Residue-level contacts at the interface:
Residue L73 in protein 1 is in contact with residue L40 in protein 2 (closest heavy-atom distance 4.8 Å).
Residue V70 in protein 1 is in contact with residue M20 in protein 2 (closest heavy-atom distance 3.9 Å).
Residue R72 in protein 1 is in contact with residue T44 in protein 2 (closest heavy-atom distance 3.5 Å).
Residue L71 in protein 1 is in contact with residue L40 in protein 2 (closest heavy-atom distance 3.3 Å).
Residue Q49 in protein 1 is in contact with residue T44 in protein 2 (closest heavy-atom distance 4.9 Å).
Residue H68 in protein 1 interacts with residue M20 in protein 2 (closest heavy-atom distance 3.7 Å).
Residue K6 in protein 1 interacts with residue E19 in protein 2 (closest heavy-atom distance 2.7 Å).
Residue K48 in protein 1 contacts residue L47 in protein 2 (closest heavy-atom distance 4.1 Å).
Residue A46 in protein 1 is in contact with residue G21 in protein 2 (closest heavy-atom distance 3.6 Å).
Residue V70 in protein 1 interacts with residue L40 in protein 2 (closest heavy-atom distance 3.9 Å).
Residue G47 in protein 1 interacts with residue N50 in protein 2 (closest heavy-atom distance 4.0 Å).
Residue L8 in protein 1 is in contact with residue M20 in protein 2 (closest heavy-atom distance 4.7 Å).
Residue K48 in protein 1 is in contact with residue N50 in protein 2 (closest heavy-atom distance 4.8 Å).
Residue G47 in protein 1 is in contact with residue F22 in protein 2 (closest heavy-atom distance 4.2 Å).
Residue R72 in protein 1 contacts residue E45 in protein 2 (closest heavy-atom distance 3.1 Å).
Residue I44 in protein 1 interacts with residue L47 in protein 2 (closest heavy-atom distance 3.5 Å).
Residue L8 in protein 1 is in contact with residue H16 in protein 2 (closest heavy-atom distance 3.5 Å).
Residue I44 in protein 1 contacts residue M20 in protein 2 (closest heavy-atom distance 4.1 Å).
Residue L8 in protein 1 is in contact with residue I39 in protein 2 (closest heavy-atom distance 3.9 Å).
Residue V70 in protein 1 is in contact with residue T44 in protein 2 (closest heavy-atom distance 3.9 Å).
Residue A46 in protein 1 is in contact with residue M20 in protein 2 (closest heavy-atom distance 3.1 Å).
Residue R72 in protein 1 interacts with residue Q48 in protein 2 (closest heavy-atom distance 2.8 Å).
Residue H68 in protein 1 is in contact with residue E19 in protein 2 (closest heavy-atom distance 3.5 Å).
Residue R72 in protein 1 interacts with residue Q41 in protein 2 (closest heavy-atom distance 2.8 Å).
Residue Q49 in protein 1 interacts with residue Q48 in protein 2 (closest heavy-atom distance 4.7 Å).
Residue K6 in protein 1 contacts residue H16 in protein 2 (closest heavy-atom distance 4.6 Å).
Residue Q49 in protein 1 contacts residue N51 in protein 2 (closest heavy-atom distance 3.2 Å).
Residue G47 in protein 1 interacts with residue L47 in protein 2 (closest heavy-atom distance 3.6 Å).
Residue G47 in protein 1 interacts with residue M20 in protein 2 (closest heavy-atom distance 3.4 Å).
Residue V70 in protein 1 is in contact with residue V43 in protein 2 (closest heavy-atom distance 4.0 Å).
Residue H68 in protein 1 is in contact with residue H16 in protein 2 (closest heavy-atom distance 4.0 Å).
Residue G47 in protein 1 interacts with residue G21 in protein 2 (closest heavy-atom distance 3.6 Å).
Residue T7 in protein 1 interacts with residue H16 in protein 2 (closest heavy-atom distance 3.5 Å).
Residue L8 in protein 1 is in contact with residue L40 in protein 2 (closest heavy-atom distance 4.0 Å).
Residue I44 in protein 1 is in contact with residue V43 in protein 2 (closest heavy-atom distance 4.2 Å).
Residue Q49 in protein 1 is in contact with residue L47 in protein 2 (closest heavy-atom distance 3.5 Å).

Sequence of protein 2:
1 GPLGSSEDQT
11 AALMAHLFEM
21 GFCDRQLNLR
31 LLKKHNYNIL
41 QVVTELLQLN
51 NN

Sequence of protein 1:
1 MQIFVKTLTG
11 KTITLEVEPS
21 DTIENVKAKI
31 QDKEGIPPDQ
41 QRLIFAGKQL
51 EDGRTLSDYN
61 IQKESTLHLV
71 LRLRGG

These two protein chains interact to form a complex.